Contacts between the two chains:
Residue P117 in chain B is in contact with residue Q103 in chain A (closest heavy-atom distance 2.9 Å).
Residue D214 in chain B contacts residue Y40 in chain A (closest heavy-atom distance 3.8 Å).
Residue Y93 in chain B contacts residue I136 in chain A (closest heavy-atom distance 3.7 Å).
Residue N122 in chain B interacts with residue Q103 in chain A (closest heavy-atom distance 3.7 Å).
Residue Q248 in chain B contacts residue N41 in chain A (closest heavy-atom distance 2.9 Å).
Residue I216 in chain B contacts residue N41 in chain A (closest heavy-atom distance 3.9 Å).
Residue D214 in chain B contacts residue K97 in chain A (closest heavy-atom distance 3.2 Å).
Residue Q248 in chain B interacts with residue Y44 in chain A (closest heavy-atom distance 3.8 Å).
Residue K97 in chain B is in contact with residue E140 in chain A (closest heavy-atom distance 3.5 Å).
Residue D214 in chain B interacts with residue I42 in chain A (closest heavy-atom distance 3.7 Å).
Residue D214 in chain B interacts with residue N41 in chain A (closest heavy-atom distance 2.9 Å).
Residue E213 in chain B contacts residue N41 in chain A (closest heavy-atom distance 4.1 Å).
Residue Y120 in chain B is in contact with residue T99 in chain A (closest heavy-atom distance 3.8 Å).
Residue L125 in chain B is in contact with residue Q103 in chain A (closest heavy-atom distance 4.0 Å).
Residue R251 in chain B contacts residue Y44 in chain A (closest heavy-atom distance 4.2 Å).
Residue D824 in chain B contacts residue R304 in chain A (closest heavy-atom distance 3.4 Å).
Residue D114 in chain B is in contact with residue E140 in chain A (closest heavy-atom distance 3.9 Å).
Residue K113 in chain B interacts with residue R129 in chain A (closest heavy-atom distance 3.2 Å).
Residue R815 in chain B interacts with residue E302 in chain A (closest heavy-atom distance 3.4 Å).
Residue K113 in chain B interacts with residue R134 in chain A (closest heavy-atom distance 3.4 Å).
Residue I216 in chain B contacts residue L36 in chain A (closest heavy-atom distance 4.1 Å).
Residue L116 in chain B interacts with residue Y144 in chain A (closest heavy-atom distance 3.6 Å).
Residue F126 in chain B interacts with residue K104 in chain A (closest heavy-atom distance 3.4 Å).
Residue L116 in chain B is in contact with residue R129 in chain A (closest heavy-atom distance 3.9 Å).
Residue P117 in chain B is in contact with residue I102 in chain A (closest heavy-atom distance 3.6 Å).
Residue L116 in chain B is in contact with residue E140 in chain A (closest heavy-atom distance 3.8 Å).
Residue G250 in chain B is in contact with residue N41 in chain A (closest heavy-atom distance 2.6 Å).
Residue D114 in chain B contacts residue R129 in chain A (closest heavy-atom distance 3.9 Å).
Residue D214 in chain B interacts with residue K100 in chain A (closest heavy-atom distance 2.4 Å).
Residue G250 in chain B contacts residue Y40 in chain A (closest heavy-atom distance 3.4 Å).
Residue Y120 in chain B interacts with residue Q103 in chain A (closest heavy-atom distance 2.8 Å).
Residue L115 in chain B interacts with residue R129 in chain A (closest heavy-atom distance 2.5 Å).
Residue F249 in chain B is in contact with residue N41 in chain A (closest heavy-atom distance 3.7 Å).
Residue D215 in chain B is in contact with residue N41 in chain A (closest heavy-atom distance 3.3 Å).
Residue S212 in chain B is in contact with residue K100 in chain A (closest heavy-atom distance 3.9 Å).
Residue F249 in chain B interacts with residue Y40 in chain A (closest heavy-atom distance 3.5 Å).
Residue R118 in chain B is in contact with residue I102 in chain A (closest heavy-atom distance 4.2 Å).
Residue L116 in chain B is in contact with residue A141 in chain A (closest heavy-atom distance 4.2 Å).
Residue E213 in chain B interacts with residue N45 in chain A (closest heavy-atom distance 3.1 Å).
Residue D114 in chain B contacts residue P137 in chain A (closest heavy-atom distance 3.6 Å).
Residue T825 in chain B contacts residue R301 in chain A (closest heavy-atom distance 3.1 Å).
Residue R815 in chain B is in contact with residue R262 in chain A (closest heavy-atom distance 3.5 Å).
Residue D214 in chain B interacts with residue N45 in chain A (closest heavy-atom distance 2.6 Å).
Residue I216 in chain B interacts with residue Y40 in chain A (closest heavy-atom distance 3.3 Å).
Residue D824 in chain B contacts residue R301 in chain A (closest heavy-atom distance 2.8 Å).
Residue G250 in chain B interacts with residue Y44 in chain A (closest heavy-atom distance 2.9 Å).
Residue E213 in chain B is in contact with residue K97 in chain A (closest heavy-atom distance 3.8 Å).
Residue R118 in chain B is in contact with residue K148 in chain A (closest heavy-atom distance 4.0 Å).
Residue I121 in chain B contacts residue Q103 in chain A (closest heavy-atom distance 4.2 Å).
Residue L116 in chain B is in contact with residue Y122 in chain A (closest heavy-atom distance 3.9 Å).
Residue D114 in chain B is in contact with residue R134 in chain A (closest heavy-atom distance 2.7 Å).
Residue P117 in chain B interacts with residue T99 in chain A (closest heavy-atom distance 3.7 Å).
Residue K765 in chain B interacts with residue Y44 in chain A (closest heavy-atom distance 4.2 Å).
Residue R118 in chain B contacts residue Y144 in chain A (closest heavy-atom distance 3.1 Å).
Residue P117 in chain B is in contact with residue L125 in chain A (closest heavy-atom distance 3.6 Å).
Residue D826 in chain B is in contact with residue R301 in chain A (closest heavy-atom distance 2.6 Å).
Residue R118 in chain B is in contact with residue Y122 in chain A (closest heavy-atom distance 3.4 Å).
Residue L125 in chain B interacts with residue K100 in chain A (closest heavy-atom distance 3.5 Å).
Residue N818 in chain B interacts with residue R301 in chain A (closest heavy-atom distance 3.4 Å).
Residue K113 in chain B is in contact with residue E95 in chain A (closest heavy-atom distance 3.6 Å).

Sequence of chain A:
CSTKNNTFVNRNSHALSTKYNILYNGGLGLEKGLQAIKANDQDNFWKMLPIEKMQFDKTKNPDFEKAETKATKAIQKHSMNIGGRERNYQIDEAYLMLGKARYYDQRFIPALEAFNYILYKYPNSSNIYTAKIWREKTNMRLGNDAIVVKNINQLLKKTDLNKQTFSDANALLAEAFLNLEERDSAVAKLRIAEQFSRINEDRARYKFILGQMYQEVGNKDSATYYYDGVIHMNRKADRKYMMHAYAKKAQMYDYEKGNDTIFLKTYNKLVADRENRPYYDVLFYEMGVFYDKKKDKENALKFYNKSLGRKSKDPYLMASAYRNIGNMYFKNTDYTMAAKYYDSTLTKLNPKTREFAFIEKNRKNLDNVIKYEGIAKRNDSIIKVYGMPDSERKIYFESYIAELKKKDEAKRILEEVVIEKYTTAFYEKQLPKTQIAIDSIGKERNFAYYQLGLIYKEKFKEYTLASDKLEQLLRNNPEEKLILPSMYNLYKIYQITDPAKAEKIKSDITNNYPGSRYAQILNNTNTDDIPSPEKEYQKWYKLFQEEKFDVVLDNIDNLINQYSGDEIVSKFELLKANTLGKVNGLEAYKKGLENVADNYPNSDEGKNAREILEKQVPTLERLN

Sequence of chain B:
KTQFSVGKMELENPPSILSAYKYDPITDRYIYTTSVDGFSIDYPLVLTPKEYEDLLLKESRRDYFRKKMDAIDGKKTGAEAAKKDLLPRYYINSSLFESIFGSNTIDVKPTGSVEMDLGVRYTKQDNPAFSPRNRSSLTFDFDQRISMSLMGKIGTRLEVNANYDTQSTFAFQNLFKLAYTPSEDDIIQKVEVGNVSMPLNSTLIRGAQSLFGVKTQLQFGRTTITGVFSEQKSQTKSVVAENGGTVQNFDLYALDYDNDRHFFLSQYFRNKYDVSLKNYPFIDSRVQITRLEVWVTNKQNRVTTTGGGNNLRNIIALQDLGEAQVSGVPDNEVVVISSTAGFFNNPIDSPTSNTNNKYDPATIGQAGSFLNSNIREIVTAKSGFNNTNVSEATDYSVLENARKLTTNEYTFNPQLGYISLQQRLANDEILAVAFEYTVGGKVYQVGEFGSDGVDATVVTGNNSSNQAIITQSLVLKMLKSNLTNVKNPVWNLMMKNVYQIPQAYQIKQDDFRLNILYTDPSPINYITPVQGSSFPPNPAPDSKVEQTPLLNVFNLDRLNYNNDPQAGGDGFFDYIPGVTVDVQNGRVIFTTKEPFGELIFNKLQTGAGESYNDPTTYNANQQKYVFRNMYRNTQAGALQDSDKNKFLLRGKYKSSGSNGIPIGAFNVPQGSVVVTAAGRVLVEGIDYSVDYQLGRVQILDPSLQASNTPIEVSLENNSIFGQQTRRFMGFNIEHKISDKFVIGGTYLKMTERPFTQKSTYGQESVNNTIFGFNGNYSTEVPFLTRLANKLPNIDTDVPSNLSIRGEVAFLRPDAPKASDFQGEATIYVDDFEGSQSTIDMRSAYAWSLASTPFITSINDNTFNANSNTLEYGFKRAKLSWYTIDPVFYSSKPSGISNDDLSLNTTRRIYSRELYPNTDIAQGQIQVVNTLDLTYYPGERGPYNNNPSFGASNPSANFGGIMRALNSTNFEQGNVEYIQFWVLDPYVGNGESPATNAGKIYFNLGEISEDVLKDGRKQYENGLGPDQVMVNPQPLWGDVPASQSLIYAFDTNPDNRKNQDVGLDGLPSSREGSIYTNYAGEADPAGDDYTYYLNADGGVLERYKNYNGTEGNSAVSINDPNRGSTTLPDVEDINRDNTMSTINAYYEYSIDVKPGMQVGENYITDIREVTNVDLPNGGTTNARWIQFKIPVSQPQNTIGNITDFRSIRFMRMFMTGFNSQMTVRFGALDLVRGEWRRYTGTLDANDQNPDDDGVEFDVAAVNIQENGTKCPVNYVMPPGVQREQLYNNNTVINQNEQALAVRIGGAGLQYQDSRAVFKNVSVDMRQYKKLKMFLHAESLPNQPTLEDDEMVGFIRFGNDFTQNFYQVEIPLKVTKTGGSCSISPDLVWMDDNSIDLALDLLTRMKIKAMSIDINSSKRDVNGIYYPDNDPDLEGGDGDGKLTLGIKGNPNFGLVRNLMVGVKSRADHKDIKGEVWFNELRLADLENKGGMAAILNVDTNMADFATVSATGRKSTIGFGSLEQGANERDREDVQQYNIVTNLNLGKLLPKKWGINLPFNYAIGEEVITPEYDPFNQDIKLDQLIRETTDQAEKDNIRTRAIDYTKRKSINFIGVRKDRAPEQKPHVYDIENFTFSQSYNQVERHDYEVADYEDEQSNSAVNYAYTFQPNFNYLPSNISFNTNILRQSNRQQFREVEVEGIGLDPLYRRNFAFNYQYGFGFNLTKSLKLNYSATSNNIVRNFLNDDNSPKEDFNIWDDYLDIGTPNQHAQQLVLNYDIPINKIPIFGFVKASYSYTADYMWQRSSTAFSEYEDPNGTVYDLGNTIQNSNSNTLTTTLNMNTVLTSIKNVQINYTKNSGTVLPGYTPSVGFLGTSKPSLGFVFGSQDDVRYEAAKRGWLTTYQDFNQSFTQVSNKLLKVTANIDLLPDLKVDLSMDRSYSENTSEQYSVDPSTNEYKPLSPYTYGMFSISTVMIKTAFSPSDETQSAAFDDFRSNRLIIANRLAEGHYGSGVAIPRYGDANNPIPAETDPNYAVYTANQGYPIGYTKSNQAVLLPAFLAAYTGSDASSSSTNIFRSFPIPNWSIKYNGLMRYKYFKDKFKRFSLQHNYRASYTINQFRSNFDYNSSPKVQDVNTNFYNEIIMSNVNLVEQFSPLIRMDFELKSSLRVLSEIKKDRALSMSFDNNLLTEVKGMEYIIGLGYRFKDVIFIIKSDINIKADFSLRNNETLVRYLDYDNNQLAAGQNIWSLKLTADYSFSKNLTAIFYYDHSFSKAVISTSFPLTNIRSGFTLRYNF

The following describes two proteins that form a bound complex.